Sequence of chain A:
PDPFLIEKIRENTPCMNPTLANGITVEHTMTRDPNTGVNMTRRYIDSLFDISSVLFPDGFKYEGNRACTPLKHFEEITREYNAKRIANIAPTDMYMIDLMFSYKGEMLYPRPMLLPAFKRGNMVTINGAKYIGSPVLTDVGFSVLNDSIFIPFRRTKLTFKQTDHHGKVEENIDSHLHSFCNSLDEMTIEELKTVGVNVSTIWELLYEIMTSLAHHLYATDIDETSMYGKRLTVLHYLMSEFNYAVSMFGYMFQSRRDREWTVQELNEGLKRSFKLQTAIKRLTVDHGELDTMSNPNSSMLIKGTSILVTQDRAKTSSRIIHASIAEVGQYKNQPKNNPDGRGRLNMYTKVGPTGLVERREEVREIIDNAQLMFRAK

This data describes a binding interaction between two proteins.

Sequence of chain B:
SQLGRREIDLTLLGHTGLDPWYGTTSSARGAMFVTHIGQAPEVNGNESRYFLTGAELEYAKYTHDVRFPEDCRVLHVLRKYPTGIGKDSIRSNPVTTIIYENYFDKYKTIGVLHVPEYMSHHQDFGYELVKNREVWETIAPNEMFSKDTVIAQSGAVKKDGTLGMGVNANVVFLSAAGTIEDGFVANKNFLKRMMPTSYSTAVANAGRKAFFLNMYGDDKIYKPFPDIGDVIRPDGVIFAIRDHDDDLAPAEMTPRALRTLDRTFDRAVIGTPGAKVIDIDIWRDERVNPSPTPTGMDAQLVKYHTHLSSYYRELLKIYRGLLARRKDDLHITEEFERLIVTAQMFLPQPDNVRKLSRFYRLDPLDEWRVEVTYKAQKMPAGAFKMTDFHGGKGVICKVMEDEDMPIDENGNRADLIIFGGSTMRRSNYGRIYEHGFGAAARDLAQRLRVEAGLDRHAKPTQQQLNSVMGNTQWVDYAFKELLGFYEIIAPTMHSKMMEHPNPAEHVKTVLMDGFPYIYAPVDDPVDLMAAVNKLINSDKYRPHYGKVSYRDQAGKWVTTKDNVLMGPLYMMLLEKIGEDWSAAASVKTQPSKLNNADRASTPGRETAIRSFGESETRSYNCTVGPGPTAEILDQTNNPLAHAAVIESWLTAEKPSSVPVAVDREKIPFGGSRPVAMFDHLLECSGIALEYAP

Interface contacts:
Residue G55 in chain B is in contact with residue T14 in chain A (closest heavy-atom distance 3.5 Å).
Residue E335 in chain B contacts residue R33 in chain A (closest heavy-atom distance 2.5 Å).
Residue H501 in chain B contacts residue F5 in chain A (closest heavy-atom distance 3.5 Å).
Residue H16 in chain B interacts with residue Q496 in chain A (closest heavy-atom distance 3.3 Å).
Residue H122 in chain B contacts residue N450 in chain A (closest heavy-atom distance 3.4 Å).
Residue H507 in chain B contacts residue D3 in chain A (closest heavy-atom distance 3.4 Å).
Residue D66 in chain B is in contact with residue R121 in chain A (closest heavy-atom distance 3.4 Å).
Residue L13 in chain B contacts residue A492 in chain A (closest heavy-atom distance 3.5 Å).
Residue E335 in chain B is in contact with residue M31 in chain A (closest heavy-atom distance 3.4 Å).
Residue Y63 in chain B interacts with residue M455 in chain A (closest heavy-atom distance 3.4 Å).
Residue E59 in chain B interacts with residue R11 in chain A (closest heavy-atom distance 2.4 Å).
Residue F360 in chain B is in contact with residue A88 in chain A (closest heavy-atom distance 2.9 Å).
Residue R362 in chain B is in contact with residue N128 in chain A (closest heavy-atom distance 3.3 Å).
Residue T12 in chain B interacts with residue R526 in chain A (closest heavy-atom distance 3.3 Å).
Residue S358 in chain B contacts residue A88 in chain A (closest heavy-atom distance 3.1 Å).
Residue Q350 in chain B is in contact with residue F75 in chain A (closest heavy-atom distance 3.4 Å).
Residue E336 in chain B is in contact with residue K120 in chain A (closest heavy-atom distance 3.4 Å).
Residue G39 in chain B interacts with residue P451 in chain A (closest heavy-atom distance 3.3 Å).
Residue F360 in chain B contacts residue N89 in chain A (closest heavy-atom distance 3.5 Å).
Residue E335 in chain B contacts residue N40 in chain A (closest heavy-atom distance 2.9 Å).
Residue Q345 in chain B contacts residue L72 in chain A (closest heavy-atom distance 3.4 Å).
Residue Y128 in chain B contacts residue N452 in chain A (closest heavy-atom distance 3.3 Å).
Residue Q345 in chain B interacts with residue P71 in chain A (closest heavy-atom distance 3.5 Å).
Residue T12 in chain B contacts residue N512 in chain A (closest heavy-atom distance 3.1 Å).
Residue Q350 in chain B interacts with residue R86 in chain A (closest heavy-atom distance 3.0 Å).
Residue T64 in chain B interacts with residue M455 in chain A (closest heavy-atom distance 3.4 Å).
Residue E59 in chain B interacts with residue M17 in chain A (closest heavy-atom distance 3.1 Å).
Residue K107 in chain B interacts with residue N36 in chain A (closest heavy-atom distance 3.0 Å).
Residue E338 in chain B is in contact with residue H74 in chain A (closest heavy-atom distance 2.9 Å).
Residue E338 in chain B interacts with residue C69 in chain A (closest heavy-atom distance 3.3 Å).
Residue G39 in chain B interacts with residue K458 in chain A (closest heavy-atom distance 3.3 Å).
Residue R359 in chain B interacts with residue A88 in chain A (closest heavy-atom distance 3.4 Å).
Residue T510 in chain B contacts residue D3 in chain A (closest heavy-atom distance 3.1 Å).
Residue S358 in chain B contacts residue R86 in chain A (closest heavy-atom distance 2.8 Å).
Residue H65 in chain B contacts residue S453 in chain A (closest heavy-atom distance 3.0 Å).
Residue R339 in chain B interacts with residue A91 in chain A (closest heavy-atom distance 3.6 Å).
Residue R339 in chain B interacts with residue T93 in chain A (closest heavy-atom distance 2.9 Å).
Residue P42 in chain B contacts residue P451 in chain A (closest heavy-atom distance 3.4 Å).
Residue S121 in chain B is in contact with residue K131 in chain A (closest heavy-atom distance 2.7 Å).
Residue V354 in chain B is in contact with residue R86 in chain A (closest heavy-atom distance 3.4 Å).
Residue Y23 in chain B is in contact with residue K498 in chain A (closest heavy-atom distance 3.3 Å).
Residue Y361 in chain B contacts residue I90 in chain A (closest heavy-atom distance 3.2 Å).
Residue Q345 in chain B interacts with residue F75 in chain A (closest heavy-atom distance 3.4 Å).
Residue A32 in chain B is in contact with residue Q500 in chain A (closest heavy-atom distance 3.6 Å).
Residue T64 in chain B interacts with residue S453 in chain A (closest heavy-atom distance 3.4 Å).
Residue Y320 in chain B interacts with residue P71 in chain A (closest heavy-atom distance 3.3 Å).
Residue T64 in chain B contacts residue R121 in chain A (closest heavy-atom distance 3.1 Å).
Residue R355 in chain B contacts residue R86 in chain A (closest heavy-atom distance 3.3 Å).
Residue Y518 in chain B contacts residue L6 in chain A (closest heavy-atom distance 3.5 Å).
Residue K62 in chain B is in contact with residue R11 in chain A (closest heavy-atom distance 3.2 Å).
Residue L14 in chain B interacts with residue Y497 in chain A (closest heavy-atom distance 3.4 Å).
Residue H16 in chain B is in contact with residue N499 in chain A (closest heavy-atom distance 3.5 Å).
Residue R339 in chain B contacts residue I78 in chain A (closest heavy-atom distance 3.6 Å).
Residue Y128 in chain B contacts residue S453 in chain A (closest heavy-atom distance 3.6 Å).
Residue V35 in chain B is in contact with residue N499 in chain A (closest heavy-atom distance 3.4 Å).
Residue A41 in chain B is in contact with residue P451 in chain A (closest heavy-atom distance 2.9 Å).
Residue F360 in chain B is in contact with residue I90 in chain A (closest heavy-atom distance 2.8 Å).
Residue R355 in chain B is in contact with residue A84 in chain A (closest heavy-atom distance 3.1 Å).
Residue H16 in chain B contacts residue L456 in chain A (closest heavy-atom distance 3.2 Å).
Residue Y63 in chain B interacts with residue N23 in chain A (closest heavy-atom distance 3.3 Å).